Sequence of chain B:
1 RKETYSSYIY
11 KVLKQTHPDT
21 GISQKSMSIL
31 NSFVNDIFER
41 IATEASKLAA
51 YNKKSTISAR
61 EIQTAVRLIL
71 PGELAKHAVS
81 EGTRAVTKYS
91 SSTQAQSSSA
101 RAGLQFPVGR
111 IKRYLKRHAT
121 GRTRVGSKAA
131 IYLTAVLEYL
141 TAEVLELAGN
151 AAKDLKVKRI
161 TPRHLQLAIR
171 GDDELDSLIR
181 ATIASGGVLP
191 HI

These two protein chains interact to form a complex.

Sequence of chain A:
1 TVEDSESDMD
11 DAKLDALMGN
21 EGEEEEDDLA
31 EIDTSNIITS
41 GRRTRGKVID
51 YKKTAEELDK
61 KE

Residue-level contacts at the interface:
Residue H77 in chain B contacts residue S40 in chain A (closest heavy-atom distance 2.7 Å).
Residue R124 in chain B interacts with residue M18 in chain A (closest heavy-atom distance 3.6 Å).
Residue R110 in chain B is in contact with residue D11 in chain A (closest heavy-atom distance 3.4 Å).
Residue A59 in chain B contacts residue D28 in chain A (closest heavy-atom distance 3.5 Å).
Residue K112 in chain B contacts residue A16 in chain A (closest heavy-atom distance 3.7 Å).
Residue T56 in chain B is in contact with residue E21 in chain A (closest heavy-atom distance 3.2 Å).
Residue G109 in chain B contacts residue A12 in chain A (closest heavy-atom distance 3.8 Å).
Residue K128 in chain B contacts residue D27 in chain A (closest heavy-atom distance 2.6 Å).
Residue D173 in chain B contacts residue D59 in chain A (closest heavy-atom distance 3.7 Å).
Residue Q94 in chain B is in contact with residue E24 in chain A (closest heavy-atom distance 3.4 Å).
Residue E73 in chain B interacts with residue I38 in chain A (closest heavy-atom distance 3.3 Å).
Residue V86 in chain B contacts residue D27 in chain A (closest heavy-atom distance 3.4 Å).
Residue K76 in chain B is in contact with residue T34 in chain A (closest heavy-atom distance 3.2 Å).
Residue S80 in chain B interacts with residue S35 in chain A (closest heavy-atom distance 3.6 Å).
Residue H77 in chain B contacts residue I38 in chain A (closest heavy-atom distance 3.6 Å).
Residue Q63 in chain B contacts residue E31 in chain A (closest heavy-atom distance 3.7 Å).
Residue K116 in chain B is in contact with residue M18 in chain A (closest heavy-atom distance 3.3 Å).
Residue H164 in chain B is in contact with residue D50 in chain A (closest heavy-atom distance 3.8 Å).
Residue S80 in chain B interacts with residue T34 in chain A (closest heavy-atom distance 2.6 Å).
Residue S90 in chain B interacts with residue E24 in chain A (closest heavy-atom distance 3.3 Å).
Residue Y139 in chain B is in contact with residue G41 in chain A (closest heavy-atom distance 4.0 Å).
Residue A151 in chain B is in contact with residue K47 in chain A (closest heavy-atom distance 2.9 Å).
Residue E146 in chain B contacts residue T44 in chain A (closest heavy-atom distance 2.4 Å).
Residue L167 in chain B contacts residue D50 in chain A (closest heavy-atom distance 3.8 Å).
Residue G109 in chain B interacts with residue D15 in chain A (closest heavy-atom distance 2.5 Å).
Residue S98 in chain B interacts with residue A12 in chain A (closest heavy-atom distance 3.8 Å).
Residue T93 in chain B contacts residue E24 in chain A (closest heavy-atom distance 4.0 Å).
Residue L147 in chain B contacts residue K47 in chain A (closest heavy-atom distance 3.8 Å).
Residue S99 in chain B interacts with residue S7 in chain A (closest heavy-atom distance 3.5 Å).
Residue K128 in chain B contacts residue E23 in chain A (closest heavy-atom distance 4.0 Å).
Residue R124 in chain B is in contact with residue E21 in chain A (closest heavy-atom distance 3.5 Å).
Residue A59 in chain B is in contact with residue D27 in chain A (closest heavy-atom distance 3.9 Å).
Residue L155 in chain B interacts with residue D50 in chain A (closest heavy-atom distance 3.1 Å).
Residue L155 in chain B interacts with residue Y51 in chain A (closest heavy-atom distance 4.0 Å).
Residue G109 in chain B contacts residue D11 in chain A (closest heavy-atom distance 3.4 Å).
Residue L167 in chain B contacts residue T54 in chain A (closest heavy-atom distance 3.3 Å).
Residue L147 in chain B is in contact with residue G46 in chain A (closest heavy-atom distance 3.6 Å).
Residue K112 in chain B contacts residue D15 in chain A (closest heavy-atom distance 2.4 Å).
Residue T87 in chain B interacts with residue L29 in chain A (closest heavy-atom distance 3.5 Å).
Residue E143 in chain B interacts with residue T44 in chain A (closest heavy-atom distance 3.8 Å).
Residue K128 in chain B contacts residue D28 in chain A (closest heavy-atom distance 3.9 Å).
Residue Y139 in chain B is in contact with residue S40 in chain A (closest heavy-atom distance 3.6 Å).
Residue E174 in chain B is in contact with residue E62 in chain A (closest heavy-atom distance 3.5 Å).
Residue K128 in chain B contacts residue E26 in chain A (closest heavy-atom distance 3.7 Å).
Residue E146 in chain B contacts residue R43 in chain A (closest heavy-atom distance 2.9 Å).
Residue S90 in chain B interacts with residue D27 in chain A (closest heavy-atom distance 3.8 Å).
Residue S127 in chain B interacts with residue E24 in chain A (closest heavy-atom distance 2.9 Å).
Residue Y89 in chain B interacts with residue E24 in chain A (closest heavy-atom distance 3.8 Å).
Residue S127 in chain B is in contact with residue D27 in chain A (closest heavy-atom distance 2.4 Å).
Residue Y8 in chain B contacts residue S7 in chain A (closest heavy-atom distance 3.9 Å).
Residue H77 in chain B interacts with residue G41 in chain A (closest heavy-atom distance 3.6 Å).
Residue L167 in chain B is in contact with residue A55 in chain A (closest heavy-atom distance 3.8 Å).
Residue R124 in chain B interacts with residue N20 in chain A (closest heavy-atom distance 4.0 Å).
Residue R113 in chain B contacts residue D15 in chain A (closest heavy-atom distance 4.0 Å).
Residue H77 in chain B is in contact with residue T39 in chain A (closest heavy-atom distance 3.4 Å).
Residue G171 in chain B contacts residue L58 in chain A (closest heavy-atom distance 3.0 Å).
Residue T83 in chain B contacts residue I32 in chain A (closest heavy-atom distance 3.0 Å).
Residue L155 in chain B is in contact with residue I49 in chain A (closest heavy-atom distance 4.0 Å).
Residue Y8 in chain B is in contact with residue D8 in chain A (closest heavy-atom distance 2.4 Å).
Residue T83 in chain B interacts with residue E31 in chain A (closest heavy-atom distance 3.7 Å).